Interface contacts:
Residue G1 in the first protein interacts with residue A164 in the second protein (closest heavy-atom distance 4.0 Å).
Residue G1 in the first protein contacts residue L163 in the second protein (closest heavy-atom distance 3.5 Å).
Residue E990 in the first protein is in contact with residue M167 in the second protein (closest heavy-atom distance 3.9 Å).
Residue T986 in the first protein contacts residue K146 in the second protein (closest heavy-atom distance 2.7 Å).
Residue E989 in the first protein contacts residue M167 in the second protein (closest heavy-atom distance 3.5 Å).
Residue D982 in the first protein contacts residue A164 in the second protein (closest heavy-atom distance 4.8 Å).
Residue S2 in the first protein interacts with residue L163 in the second protein (closest heavy-atom distance 4.4 Å).
Residue G1 in the first protein contacts residue A165 in the second protein (closest heavy-atom distance 3.5 Å).
Residue S2 in the first protein contacts residue N162 in the second protein (closest heavy-atom distance 4.6 Å).
Residue T987 in the first protein interacts with residue K146 in the second protein (closest heavy-atom distance 4.3 Å).
Residue S2 in the first protein interacts with residue A164 in the second protein (closest heavy-atom distance 4.4 Å).
Residue S2 in the first protein contacts residue A165 in the second protein (closest heavy-atom distance 4.9 Å).

This data describes a binding interaction between two proteins.

Sequence of the first protein:
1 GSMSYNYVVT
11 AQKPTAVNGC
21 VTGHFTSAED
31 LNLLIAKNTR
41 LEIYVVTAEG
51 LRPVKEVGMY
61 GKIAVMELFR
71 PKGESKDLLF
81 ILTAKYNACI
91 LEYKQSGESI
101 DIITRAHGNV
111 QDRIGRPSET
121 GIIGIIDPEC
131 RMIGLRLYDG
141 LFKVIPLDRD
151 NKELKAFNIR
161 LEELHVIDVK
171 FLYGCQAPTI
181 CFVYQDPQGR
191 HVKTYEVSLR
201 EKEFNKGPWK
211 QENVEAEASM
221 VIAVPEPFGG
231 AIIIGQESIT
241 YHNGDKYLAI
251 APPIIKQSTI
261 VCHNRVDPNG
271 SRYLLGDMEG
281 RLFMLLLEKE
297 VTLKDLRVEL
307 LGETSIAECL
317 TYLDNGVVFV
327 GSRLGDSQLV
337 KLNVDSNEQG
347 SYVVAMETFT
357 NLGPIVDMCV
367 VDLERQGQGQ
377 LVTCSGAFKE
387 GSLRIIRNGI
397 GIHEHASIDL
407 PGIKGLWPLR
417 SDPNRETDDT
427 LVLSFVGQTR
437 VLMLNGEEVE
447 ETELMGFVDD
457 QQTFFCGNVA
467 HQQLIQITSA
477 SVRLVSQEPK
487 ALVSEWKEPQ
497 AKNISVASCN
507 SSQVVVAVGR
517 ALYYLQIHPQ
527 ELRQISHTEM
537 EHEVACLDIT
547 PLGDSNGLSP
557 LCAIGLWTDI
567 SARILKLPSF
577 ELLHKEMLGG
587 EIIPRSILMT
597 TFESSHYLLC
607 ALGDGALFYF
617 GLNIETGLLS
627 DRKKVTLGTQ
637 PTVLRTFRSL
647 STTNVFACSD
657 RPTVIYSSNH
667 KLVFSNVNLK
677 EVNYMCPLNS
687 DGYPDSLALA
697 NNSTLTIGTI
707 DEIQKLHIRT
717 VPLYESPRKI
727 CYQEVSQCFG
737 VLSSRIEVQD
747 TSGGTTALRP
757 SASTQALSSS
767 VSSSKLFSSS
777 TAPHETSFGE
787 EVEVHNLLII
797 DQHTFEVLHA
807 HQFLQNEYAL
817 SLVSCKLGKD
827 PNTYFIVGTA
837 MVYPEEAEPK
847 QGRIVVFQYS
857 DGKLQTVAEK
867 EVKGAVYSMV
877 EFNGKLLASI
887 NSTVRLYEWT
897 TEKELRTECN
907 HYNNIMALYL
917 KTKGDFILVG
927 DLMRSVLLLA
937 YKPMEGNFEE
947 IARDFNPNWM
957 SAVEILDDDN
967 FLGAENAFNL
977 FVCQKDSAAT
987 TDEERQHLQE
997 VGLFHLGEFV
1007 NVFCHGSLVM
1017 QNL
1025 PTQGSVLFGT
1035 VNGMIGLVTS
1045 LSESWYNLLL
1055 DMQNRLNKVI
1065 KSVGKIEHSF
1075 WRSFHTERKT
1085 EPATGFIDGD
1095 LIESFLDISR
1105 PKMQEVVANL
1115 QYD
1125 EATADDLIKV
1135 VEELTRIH

Sequence of the second protein:
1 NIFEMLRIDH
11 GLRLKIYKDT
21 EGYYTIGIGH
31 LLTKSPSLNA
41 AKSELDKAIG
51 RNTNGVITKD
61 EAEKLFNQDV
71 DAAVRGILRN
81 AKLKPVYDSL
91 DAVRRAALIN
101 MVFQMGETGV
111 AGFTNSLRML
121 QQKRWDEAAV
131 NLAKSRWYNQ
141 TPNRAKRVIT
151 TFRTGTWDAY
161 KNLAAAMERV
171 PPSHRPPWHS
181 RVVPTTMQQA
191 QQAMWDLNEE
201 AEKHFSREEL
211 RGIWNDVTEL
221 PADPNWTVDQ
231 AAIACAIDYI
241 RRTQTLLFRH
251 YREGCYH